Residue-level contacts at the interface:
Residue S384 in protein 1 interacts with residue A17 in protein 2 (closest heavy-atom distance 3.8 Å).
Residue P424 in protein 1 contacts residue Q133 in protein 2 (closest heavy-atom distance 3.5 Å).
Residue Q407 in protein 1 contacts residue G29 in protein 2 (closest heavy-atom distance 3.7 Å).
Residue L402 in protein 1 is in contact with residue T194 in protein 2 (closest heavy-atom distance 3.5 Å).
Residue P430 in protein 1 interacts with residue A17 in protein 2 (closest heavy-atom distance 3.4 Å).
Residue L425 in protein 1 interacts with residue M16 in protein 2 (closest heavy-atom distance 3.1 Å).
Residue F340 in protein 1 is in contact with residue M157 in protein 2 (closest heavy-atom distance 3.6 Å).
Residue T492 in protein 1 is in contact with residue L117 in protein 2 (closest heavy-atom distance 3.4 Å).
Residue S410 in protein 1 interacts with residue A27 in protein 2 (closest heavy-atom distance 3.2 Å).
Residue G426 in protein 1 is in contact with residue A17 in protein 2 (closest heavy-atom distance 3.2 Å).
Residue N423 in protein 1 interacts with residue A17 in protein 2 (closest heavy-atom distance 3.6 Å).
Residue L425 in protein 1 contacts residue A17 in protein 2 (closest heavy-atom distance 3.1 Å).
Residue M413 in protein 1 contacts residue F24 in protein 2 (closest heavy-atom distance 3.5 Å).
Residue R399 in protein 1 contacts residue E191 in protein 2 (closest heavy-atom distance 2.6 Å).
Residue Y417 in protein 1 contacts residue Q19 in protein 2 (closest heavy-atom distance 3.5 Å).
Residue F340 in protein 1 interacts with residue Q161 in protein 2 (closest heavy-atom distance 3.2 Å).
Residue G403 in protein 1 interacts with residue K449 in protein 2 (closest heavy-atom distance 2.6 Å).
Residue M495 in protein 1 is in contact with residue T111 in protein 2 (closest heavy-atom distance 3.5 Å).
Residue P430 in protein 1 is in contact with residue M16 in protein 2 (closest heavy-atom distance 2.7 Å).
Residue N248 in protein 1 contacts residue Q70 in protein 2 (closest heavy-atom distance 3.0 Å).
Residue G426 in protein 1 is in contact with residue M16 in protein 2 (closest heavy-atom distance 3.4 Å).
Residue M435 in protein 1 is in contact with residue I148 in protein 2 (closest heavy-atom distance 3.4 Å).
Residue I395 in protein 1 contacts residue Y134 in protein 2 (closest heavy-atom distance 3.6 Å).
Residue P424 in protein 1 interacts with residue Q19 in protein 2 (closest heavy-atom distance 3.7 Å).
Residue K406 in protein 1 is in contact with residue E445 in protein 2 (closest heavy-atom distance 3.0 Å).
Residue G426 in protein 1 is in contact with residue K18 in protein 2 (closest heavy-atom distance 3.0 Å).
Residue I409 in protein 1 contacts residue T194 in protein 2 (closest heavy-atom distance 3.5 Å).
Residue L431 in protein 1 interacts with residue V141 in protein 2 (closest heavy-atom distance 3.6 Å).
Residue P424 in protein 1 is in contact with residue A17 in protein 2 (closest heavy-atom distance 3.7 Å).
Residue Q396 in protein 1 contacts residue S132 in protein 2 (closest heavy-atom distance 2.8 Å).
Residue C428 in protein 1 contacts residue V180 in protein 2 (closest heavy-atom distance 3.4 Å).
Residue S384 in protein 1 interacts with residue M16 in protein 2 (closest heavy-atom distance 2.9 Å).
Residue P494 in protein 1 contacts residue L117 in protein 2 (closest heavy-atom distance 3.5 Å).
Residue A397 in protein 1 contacts residue S132 in protein 2 (closest heavy-atom distance 2.8 Å).
Residue L425 in protein 1 contacts residue I107 in protein 2 (closest heavy-atom distance 3.7 Å).
Residue Q392 in protein 1 contacts residue K130 in protein 2 (closest heavy-atom distance 2.9 Å).
Residue G426 in protein 1 interacts with residue Y137 in protein 2 (closest heavy-atom distance 3.4 Å).
Residue E400 in protein 1 is in contact with residue R129 in protein 2 (closest heavy-atom distance 2.6 Å).
Residue R389 in protein 1 contacts residue Y134 in protein 2 (closest heavy-atom distance 3.6 Å).
Residue A397 in protein 1 interacts with residue Q133 in protein 2 (closest heavy-atom distance 3.0 Å).
Residue Q396 in protein 1 is in contact with residue K130 in protein 2 (closest heavy-atom distance 3.2 Å).
Residue M385 in protein 1 is in contact with residue M16 in protein 2 (closest heavy-atom distance 3.6 Å).
Residue G427 in protein 1 contacts residue K18 in protein 2 (closest heavy-atom distance 3.5 Å).
Residue S410 in protein 1 is in contact with residue F24 in protein 2 (closest heavy-atom distance 3.7 Å).
Residue Q496 in protein 1 is in contact with residue M16 in protein 2 (closest heavy-atom distance 3.7 Å).
Residue P424 in protein 1 interacts with residue Y137 in protein 2 (closest heavy-atom distance 3.3 Å).
Residue Q381 in protein 1 interacts with residue M16 in protein 2 (closest heavy-atom distance 2.8 Å).
Residue D405 in protein 1 interacts with residue K449 in protein 2 (closest heavy-atom distance 2.6 Å).
Residue C428 in protein 1 is in contact with residue L140 in protein 2 (closest heavy-atom distance 3.2 Å).
Residue C428 in protein 1 interacts with residue M184 in protein 2 (closest heavy-atom distance 3.6 Å).
Residue Q396 in protein 1 contacts residue I131 in protein 2 (closest heavy-atom distance 3.2 Å).
Residue I341 in protein 1 is in contact with residue L163 in protein 2 (closest heavy-atom distance 3.3 Å).
Residue G427 in protein 1 interacts with residue Y137 in protein 2 (closest heavy-atom distance 3.6 Å).
Residue G427 in protein 1 is in contact with residue L140 in protein 2 (closest heavy-atom distance 3.0 Å).
Residue S410 in protein 1 interacts with residue S26 in protein 2 (closest heavy-atom distance 3.5 Å).
Residue M495 in protein 1 contacts residue Y134 in protein 2 (closest heavy-atom distance 3.7 Å).
Residue R399 in protein 1 is in contact with residue N200 in protein 2 (closest heavy-atom distance 2.9 Å).
Residue Q396 in protein 1 is in contact with residue R129 in protein 2 (closest heavy-atom distance 3.6 Å).
Residue I395 in protein 1 interacts with residue K130 in protein 2 (closest heavy-atom distance 3.3 Å).
Residue P344 in protein 1 contacts residue G168 in protein 2 (closest heavy-atom distance 3.7 Å).

Sequence of protein 2:
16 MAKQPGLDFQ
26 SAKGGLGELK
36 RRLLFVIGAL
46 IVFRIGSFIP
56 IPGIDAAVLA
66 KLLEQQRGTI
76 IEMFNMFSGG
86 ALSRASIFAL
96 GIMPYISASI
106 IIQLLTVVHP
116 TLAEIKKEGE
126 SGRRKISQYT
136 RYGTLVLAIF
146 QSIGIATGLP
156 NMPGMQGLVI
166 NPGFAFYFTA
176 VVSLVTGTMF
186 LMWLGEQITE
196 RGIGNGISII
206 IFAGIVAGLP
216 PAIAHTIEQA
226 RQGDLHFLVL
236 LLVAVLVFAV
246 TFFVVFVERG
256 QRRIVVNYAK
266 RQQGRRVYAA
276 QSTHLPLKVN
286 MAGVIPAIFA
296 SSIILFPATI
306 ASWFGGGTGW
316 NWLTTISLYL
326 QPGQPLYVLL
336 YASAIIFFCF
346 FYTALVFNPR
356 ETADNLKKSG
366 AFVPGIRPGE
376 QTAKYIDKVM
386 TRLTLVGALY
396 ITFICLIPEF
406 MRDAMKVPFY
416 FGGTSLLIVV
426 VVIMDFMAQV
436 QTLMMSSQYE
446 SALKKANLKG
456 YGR

The following describes two proteins that form a bound complex.

Sequence of protein 1:
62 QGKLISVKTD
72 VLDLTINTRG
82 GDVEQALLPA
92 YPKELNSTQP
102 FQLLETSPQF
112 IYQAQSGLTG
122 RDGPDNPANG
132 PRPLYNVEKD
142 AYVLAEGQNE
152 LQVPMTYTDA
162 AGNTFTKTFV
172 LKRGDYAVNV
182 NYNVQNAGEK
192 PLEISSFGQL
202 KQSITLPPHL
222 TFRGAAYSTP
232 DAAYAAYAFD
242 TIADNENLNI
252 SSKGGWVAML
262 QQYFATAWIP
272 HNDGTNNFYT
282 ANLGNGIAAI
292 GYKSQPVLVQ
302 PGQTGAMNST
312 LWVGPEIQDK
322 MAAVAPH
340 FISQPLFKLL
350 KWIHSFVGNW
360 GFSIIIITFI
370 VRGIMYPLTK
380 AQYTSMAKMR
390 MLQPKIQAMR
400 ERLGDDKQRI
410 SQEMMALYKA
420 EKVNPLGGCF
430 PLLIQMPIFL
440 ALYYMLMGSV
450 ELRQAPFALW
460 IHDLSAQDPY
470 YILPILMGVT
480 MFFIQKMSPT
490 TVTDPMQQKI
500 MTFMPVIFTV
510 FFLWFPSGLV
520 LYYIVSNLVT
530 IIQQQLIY